Sequence of the first protein:
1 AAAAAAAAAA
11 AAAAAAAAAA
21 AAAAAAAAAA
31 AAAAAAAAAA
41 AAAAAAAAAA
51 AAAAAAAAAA

The following describes two proteins that form a bound complex.

Sequence of the second protein:
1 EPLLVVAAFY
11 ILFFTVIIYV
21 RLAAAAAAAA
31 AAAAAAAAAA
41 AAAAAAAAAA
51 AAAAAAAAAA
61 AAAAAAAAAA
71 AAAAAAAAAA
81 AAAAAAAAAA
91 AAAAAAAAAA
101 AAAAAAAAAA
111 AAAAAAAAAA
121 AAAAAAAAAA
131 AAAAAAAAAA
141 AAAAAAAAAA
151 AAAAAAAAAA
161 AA

Residue-level contacts at the interface:
Residue V20 in the second protein interacts with residue A31 in the first protein (closest heavy-atom distance 4.4 Å).
Residue Y10 in the second protein is in contact with residue A40 in the first protein (closest heavy-atom distance 4.2 Å).
Residue V5 in the second protein contacts residue A48 in the first protein (closest heavy-atom distance 3.7 Å).
Residue F9 in the second protein contacts residue A47 in the first protein (closest heavy-atom distance 3.9 Å).
Residue F13 in the second protein is in contact with residue A36 in the first protein (closest heavy-atom distance 4.5 Å).
Residue Y10 in the second protein contacts residue A37 in the first protein (closest heavy-atom distance 3.9 Å).
Residue Y10 in the second protein contacts residue A44 in the first protein (closest heavy-atom distance 4.3 Å).
Residue F9 in the second protein is in contact with residue A44 in the first protein (closest heavy-atom distance 3.6 Å).
Residue V6 in the second protein interacts with residue A49 in the first protein (closest heavy-atom distance 4.6 Å).
Residue F13 in the second protein contacts residue A27 in the first protein (closest heavy-atom distance 5.0 Å).
Residue Y10 in the second protein is in contact with residue A41 in the first protein (closest heavy-atom distance 3.6 Å).
Residue V6 in the second protein is in contact with residue A48 in the first protein (closest heavy-atom distance 2.3 Å).
Residue I17 in the second protein is in contact with residue A37 in the first protein (closest heavy-atom distance 5.0 Å).
Residue V6 in the second protein is in contact with residue A44 in the first protein (closest heavy-atom distance 3.8 Å).
Residue F13 in the second protein is in contact with residue A40 in the first protein (closest heavy-atom distance 3.5 Å).
Residue V6 in the second protein interacts with residue A45 in the first protein (closest heavy-atom distance 3.7 Å).
Residue P2 in the second protein interacts with residue A48 in the first protein (closest heavy-atom distance 3.8 Å).
Residue F13 in the second protein contacts residue A30 in the first protein (closest heavy-atom distance 4.7 Å).